The following describes two proteins that form a bound complex.

Sequence of the second protein:
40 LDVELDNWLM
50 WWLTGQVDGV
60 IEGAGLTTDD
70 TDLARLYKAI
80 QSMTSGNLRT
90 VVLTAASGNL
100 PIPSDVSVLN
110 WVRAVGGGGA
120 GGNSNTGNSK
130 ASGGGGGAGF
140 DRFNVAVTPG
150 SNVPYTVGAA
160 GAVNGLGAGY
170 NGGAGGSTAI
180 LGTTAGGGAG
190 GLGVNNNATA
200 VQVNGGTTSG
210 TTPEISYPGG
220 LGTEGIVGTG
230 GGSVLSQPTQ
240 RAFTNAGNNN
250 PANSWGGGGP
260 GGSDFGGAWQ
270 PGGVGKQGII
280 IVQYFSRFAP

Contacts between the two chains:
Residue A173 in the second protein is in contact with residue Q45 in the first protein (closest heavy-atom distance 3.0 Å).
Residue A173 in the second protein interacts with residue V15 in the first protein (closest heavy-atom distance 4.0 Å).
Residue S208 in the second protein contacts residue F30 in the first protein (closest heavy-atom distance 4.4 Å).
Residue T155 in the second protein interacts with residue F24 in the first protein (closest heavy-atom distance 4.9 Å).
Residue S176 in the second protein is in contact with residue K18 in the first protein (closest heavy-atom distance 3.2 Å).
Residue G209 in the second protein is in contact with residue F30 in the first protein (closest heavy-atom distance 4.2 Å).
Residue G209 in the second protein interacts with residue P32 in the first protein (closest heavy-atom distance 3.8 Å).
Residue T183 in the second protein is in contact with residue L29 in the first protein (closest heavy-atom distance 4.3 Å).
Residue T155 in the second protein is in contact with residue F30 in the first protein (closest heavy-atom distance 4.2 Å).
Residue G209 in the second protein contacts residue G31 in the first protein (closest heavy-atom distance 4.1 Å).
Residue S96 in the second protein contacts residue T19 in the first protein (closest heavy-atom distance 4.2 Å).
Residue G175 in the second protein is in contact with residue E16 in the first protein (closest heavy-atom distance 3.2 Å).
Residue S96 in the second protein is in contact with residue L20 in the first protein (closest heavy-atom distance 3.8 Å).
Residue N195 in the second protein interacts with residue G70 in the first protein (closest heavy-atom distance 4.0 Å).
Residue G157 in the second protein contacts residue K18 in the first protein (closest heavy-atom distance 3.8 Å).
Residue A178 in the second protein interacts with residue F30 in the first protein (closest heavy-atom distance 3.6 Å).
Residue S176 in the second protein is in contact with residue E16 in the first protein (closest heavy-atom distance 2.5 Å).
Residue S176 in the second protein interacts with residue F30 in the first protein (closest heavy-atom distance 3.8 Å).
Residue T183 in the second protein contacts residue F30 in the first protein (closest heavy-atom distance 3.4 Å).
Residue N127 in the second protein is in contact with residue A73 in the first protein (closest heavy-atom distance 4.8 Å).
Residue N98 in the second protein interacts with residue F24 in the first protein (closest heavy-atom distance 3.9 Å).
Residue G181 in the second protein interacts with residue G31 in the first protein (closest heavy-atom distance 3.3 Å).
Residue T182 in the second protein is in contact with residue L29 in the first protein (closest heavy-atom distance 3.9 Å).
Residue N194 in the second protein contacts residue S66 in the first protein (closest heavy-atom distance 4.8 Å).
Residue V156 in the second protein contacts residue K18 in the first protein (closest heavy-atom distance 3.4 Å).
Residue G181 in the second protein contacts residue F30 in the first protein (closest heavy-atom distance 3.9 Å).
Residue G181 in the second protein interacts with residue L29 in the first protein (closest heavy-atom distance 3.1 Å).
Residue G174 in the second protein is in contact with residue E16 in the first protein (closest heavy-atom distance 4.3 Å).
Residue G181 in the second protein contacts residue P32 in the first protein (closest heavy-atom distance 4.8 Å).
Residue G171 in the second protein is in contact with residue Q45 in the first protein (closest heavy-atom distance 4.6 Å).
Residue S96 in the second protein interacts with residue F24 in the first protein (closest heavy-atom distance 4.7 Å).
Residue Y154 in the second protein is in contact with residue L29 in the first protein (closest heavy-atom distance 4.8 Å).
Residue T210 in the second protein is in contact with residue P32 in the first protein (closest heavy-atom distance 4.4 Å).
Residue G175 in the second protein contacts residue K18 in the first protein (closest heavy-atom distance 4.5 Å).
Residue N196 in the second protein is in contact with residue A69 in the first protein (closest heavy-atom distance 3.6 Å).
Residue S96 in the second protein contacts residue P21 in the first protein (closest heavy-atom distance 4.3 Å).
Residue T155 in the second protein interacts with residue L29 in the first protein (closest heavy-atom distance 3.8 Å).
Residue V152 in the second protein contacts residue D28 in the first protein (closest heavy-atom distance 3.8 Å).
Residue L180 in the second protein contacts residue D28 in the first protein (closest heavy-atom distance 4.2 Å).
Residue T210 in the second protein contacts residue G31 in the first protein (closest heavy-atom distance 4.9 Å).
Residue T183 in the second protein interacts with residue G31 in the first protein (closest heavy-atom distance 4.9 Å).
Residue T155 in the second protein is in contact with residue L20 in the first protein (closest heavy-atom distance 3.8 Å).
Residue P153 in the second protein interacts with residue F24 in the first protein (closest heavy-atom distance 3.3 Å).
Residue N196 in the second protein interacts with residue G70 in the first protein (closest heavy-atom distance 4.9 Å).
Residue G172 in the second protein contacts residue Q45 in the first protein (closest heavy-atom distance 3.2 Å).
Residue A95 in the second protein is in contact with residue L20 in the first protein (closest heavy-atom distance 4.9 Å).
Residue S208 in the second protein is in contact with residue D33 in the first protein (closest heavy-atom distance 4.7 Å).
Residue V152 in the second protein contacts residue L29 in the first protein (closest heavy-atom distance 3.8 Å).
Residue A178 in the second protein contacts residue L29 in the first protein (closest heavy-atom distance 3.5 Å).
Residue G186 in the second protein is in contact with residue E16 in the first protein (closest heavy-atom distance 4.9 Å).
Residue A158 in the second protein interacts with residue K18 in the first protein (closest heavy-atom distance 4.6 Å).
Residue I179 in the second protein contacts residue L29 in the first protein (closest heavy-atom distance 3.8 Å).
Residue G181 in the second protein interacts with residue D27 in the first protein (closest heavy-atom distance 4.9 Å).
Residue N196 in the second protein is in contact with residue A73 in the first protein (closest heavy-atom distance 3.3 Å).
Residue T155 in the second protein interacts with residue K18 in the first protein (closest heavy-atom distance 4.2 Å).
Residue S176 in the second protein interacts with residue W36 in the first protein (closest heavy-atom distance 3.7 Å).
Residue G181 in the second protein interacts with residue D28 in the first protein (closest heavy-atom distance 3.5 Å).
Residue P153 in the second protein contacts residue L29 in the first protein (closest heavy-atom distance 3.1 Å).
Residue T182 in the second protein interacts with residue G31 in the first protein (closest heavy-atom distance 4.9 Å).
Residue L180 in the second protein interacts with residue L29 in the first protein (closest heavy-atom distance 4.3 Å).

Sequence of the first protein:
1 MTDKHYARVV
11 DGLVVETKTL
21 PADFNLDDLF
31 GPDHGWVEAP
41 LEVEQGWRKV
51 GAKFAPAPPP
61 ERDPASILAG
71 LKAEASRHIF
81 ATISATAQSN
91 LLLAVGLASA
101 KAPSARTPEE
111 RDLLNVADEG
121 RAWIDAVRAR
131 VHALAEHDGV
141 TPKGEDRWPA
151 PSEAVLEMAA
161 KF